Sequence of chain A:
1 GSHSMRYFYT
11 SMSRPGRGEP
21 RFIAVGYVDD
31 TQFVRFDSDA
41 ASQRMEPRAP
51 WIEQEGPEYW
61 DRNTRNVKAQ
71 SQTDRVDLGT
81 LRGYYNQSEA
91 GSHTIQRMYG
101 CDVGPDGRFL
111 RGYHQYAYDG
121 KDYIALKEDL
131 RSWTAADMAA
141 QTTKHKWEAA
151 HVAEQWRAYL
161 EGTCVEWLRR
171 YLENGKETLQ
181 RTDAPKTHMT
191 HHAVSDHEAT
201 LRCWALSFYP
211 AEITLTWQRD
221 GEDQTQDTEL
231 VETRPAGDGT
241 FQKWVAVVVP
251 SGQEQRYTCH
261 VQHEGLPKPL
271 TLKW

Interface contacts:
Residue N66 in chain A interacts with residue S4 in chain B (closest heavy-atom distance 3.6 Å).
Residue W147 in chain A contacts residue T7 in chain B (closest heavy-atom distance 3.4 Å).
Residue R62 in chain A interacts with residue T1 in chain B (closest heavy-atom distance 3.3 Å).
Residue N66 in chain A interacts with residue L2 in chain B (closest heavy-atom distance 3.6 Å).
Residue W167 in chain A contacts residue T1 in chain B (closest heavy-atom distance 3.2 Å).
Residue T73 in chain A is in contact with residue S8 in chain B (closest heavy-atom distance 5.0 Å).
Residue Y99 in chain A interacts with residue L2 in chain B (closest heavy-atom distance 3.4 Å).
Residue Y7 in chain A contacts residue L2 in chain B (closest heavy-atom distance 4.0 Å).
Residue R97 in chain A interacts with residue T7 in chain B (closest heavy-atom distance 4.8 Å).
Residue V76 in chain A contacts residue S8 in chain B (closest heavy-atom distance 3.9 Å).
Residue D77 in chain A interacts with residue S8 in chain B (closest heavy-atom distance 3.3 Å).
Residue M5 in chain A interacts with residue T1 in chain B (closest heavy-atom distance 4.6 Å).
Residue T73 in chain A is in contact with residue N6 in chain B (closest heavy-atom distance 2.4 Å).
Residue Y84 in chain A contacts residue V9 in chain B (closest heavy-atom distance 3.2 Å).
Residue W147 in chain A is in contact with residue S8 in chain B (closest heavy-atom distance 2.7 Å).
Residue Y99 in chain A is in contact with residue T3 in chain B (closest heavy-atom distance 3.1 Å).
Residue L81 in chain A interacts with residue V9 in chain B (closest heavy-atom distance 3.7 Å).
Residue D77 in chain A contacts residue T7 in chain B (closest heavy-atom distance 4.3 Å).
Residue Y9 in chain A is in contact with residue L2 in chain B (closest heavy-atom distance 3.2 Å).
Residue Q70 in chain A is in contact with residue N6 in chain B (closest heavy-atom distance 2.8 Å).
Residue Q70 in chain A contacts residue C5 in chain B (closest heavy-atom distance 3.6 Å).
Residue V152 in chain A contacts residue T7 in chain B (closest heavy-atom distance 4.0 Å).
Residue N63 in chain A is in contact with residue L2 in chain B (closest heavy-atom distance 3.2 Å).
Residue K146 in chain A contacts residue S8 in chain B (closest heavy-atom distance 3.6 Å).
Residue Y171 in chain A contacts residue T1 in chain B (closest heavy-atom distance 2.7 Å).
Residue Y159 in chain A interacts with residue T3 in chain B (closest heavy-atom distance 3.1 Å).
Residue W147 in chain A interacts with residue V9 in chain B (closest heavy-atom distance 3.5 Å).
Residue Y159 in chain A is in contact with residue L2 in chain B (closest heavy-atom distance 3.4 Å).
Residue T163 in chain A contacts residue T1 in chain B (closest heavy-atom distance 4.9 Å).
Residue N66 in chain A is in contact with residue N6 in chain B (closest heavy-atom distance 4.6 Å).
Residue T80 in chain A is in contact with residue V9 in chain B (closest heavy-atom distance 3.2 Å).
Residue T143 in chain A contacts residue V9 in chain B (closest heavy-atom distance 2.9 Å).
Residue R97 in chain A is in contact with residue V9 in chain B (closest heavy-atom distance 4.9 Å).
Residue A69 in chain A interacts with residue N6 in chain B (closest heavy-atom distance 3.1 Å).
Residue Y159 in chain A is in contact with residue T1 in chain B (closest heavy-atom distance 3.5 Å).
Residue D77 in chain A interacts with residue V9 in chain B (closest heavy-atom distance 3.0 Å).
Residue V67 in chain A contacts residue L2 in chain B (closest heavy-atom distance 3.8 Å).
Residue Y123 in chain A interacts with residue V9 in chain B (closest heavy-atom distance 5.0 Å).
Residue Y7 in chain A is in contact with residue T1 in chain B (closest heavy-atom distance 2.4 Å).
Residue K146 in chain A is in contact with residue V9 in chain B (closest heavy-atom distance 3.7 Å).
Residue Y9 in chain A contacts residue T3 in chain B (closest heavy-atom distance 5.0 Å).
Residue Q155 in chain A is in contact with residue C5 in chain B (closest heavy-atom distance 3.7 Å).
Residue Q155 in chain A is in contact with residue T7 in chain B (closest heavy-atom distance 4.7 Å).
Residue N66 in chain A is in contact with residue T3 in chain B (closest heavy-atom distance 3.2 Å).
Residue W156 in chain A contacts residue T3 in chain B (closest heavy-atom distance 4.3 Å).
Residue W156 in chain A interacts with residue C5 in chain B (closest heavy-atom distance 4.2 Å).
Residue T73 in chain A interacts with residue T7 in chain B (closest heavy-atom distance 4.8 Å).
Residue N63 in chain A is in contact with residue T1 in chain B (closest heavy-atom distance 3.2 Å).
Residue M45 in chain A is in contact with residue L2 in chain B (closest heavy-atom distance 4.0 Å).
Residue Y116 in chain A contacts residue V9 in chain B (closest heavy-atom distance 4.4 Å).
Residue Y59 in chain A interacts with residue T1 in chain B (closest heavy-atom distance 3.4 Å).

This data describes a binding interaction between two proteins.

Sequence of chain B:
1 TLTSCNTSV